Sequence of chain B:
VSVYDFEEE

Residue-level contacts at the interface:
Residue W334 in chain A contacts residue V225 in chain B (closest heavy-atom distance 4.5 Å).
Residue S327 in chain A contacts residue V225 in chain B (closest heavy-atom distance 4.8 Å).
Residue S369 in chain A contacts residue V223 in chain B (closest heavy-atom distance 5.0 Å).
Residue R298 in chain A contacts residue E231 in chain B (closest heavy-atom distance 3.7 Å).
Residue K363 in chain A interacts with residue Y226 in chain B (closest heavy-atom distance 4.3 Å).
Residue W334 in chain A contacts residue D227 in chain B (closest heavy-atom distance 4.6 Å).
Residue F367 in chain A interacts with residue Y226 in chain B (closest heavy-atom distance 3.5 Å).
Residue R298 in chain A contacts residue F228 in chain B (closest heavy-atom distance 4.1 Å).
Residue R370 in chain A interacts with residue V223 in chain B (closest heavy-atom distance 3.5 Å).
Residue F371 in chain A interacts with residue Y226 in chain B (closest heavy-atom distance 3.9 Å).
Residue R370 in chain A interacts with residue D227 in chain B (closest heavy-atom distance 4.8 Å).
Residue V294 in chain A contacts residue E230 in chain B (closest heavy-atom distance 4.6 Å).
Residue Y331 in chain A contacts residue E230 in chain B (closest heavy-atom distance 3.7 Å).
Residue D326 in chain A interacts with residue V225 in chain B (closest heavy-atom distance 4.6 Å).
Residue W334 in chain A is in contact with residue E230 in chain B (closest heavy-atom distance 4.0 Å).
Residue Y297 in chain A interacts with residue E230 in chain B (closest heavy-atom distance 2.9 Å).
Residue R370 in chain A contacts residue Y226 in chain B (closest heavy-atom distance 4.5 Å).
Residue Y297 in chain A interacts with residue F228 in chain B (closest heavy-atom distance 3.8 Å).
Residue W334 in chain A contacts residue Y226 in chain B (closest heavy-atom distance 3.1 Å).
Residue K330 in chain A is in contact with residue V225 in chain B (closest heavy-atom distance 4.0 Å).
Residue K330 in chain A interacts with residue Y226 in chain B (closest heavy-atom distance 3.3 Å).
Residue L329 in chain A contacts residue Y226 in chain B (closest heavy-atom distance 3.5 Å).
Residue W334 in chain A contacts residue F228 in chain B (closest heavy-atom distance 3.6 Å).
Residue L366 in chain A interacts with residue V223 in chain B (closest heavy-atom distance 3.7 Å).
Residue L366 in chain A interacts with residue Y226 in chain B (closest heavy-atom distance 4.2 Å).
Residue D326 in chain A contacts residue Y226 in chain B (closest heavy-atom distance 2.8 Å).
Residue N325 in chain A is in contact with residue Y226 in chain B (closest heavy-atom distance 4.2 Å).
Residue R298 in chain A interacts with residue E230 in chain B (closest heavy-atom distance 3.0 Å).

Sequence of chain A:
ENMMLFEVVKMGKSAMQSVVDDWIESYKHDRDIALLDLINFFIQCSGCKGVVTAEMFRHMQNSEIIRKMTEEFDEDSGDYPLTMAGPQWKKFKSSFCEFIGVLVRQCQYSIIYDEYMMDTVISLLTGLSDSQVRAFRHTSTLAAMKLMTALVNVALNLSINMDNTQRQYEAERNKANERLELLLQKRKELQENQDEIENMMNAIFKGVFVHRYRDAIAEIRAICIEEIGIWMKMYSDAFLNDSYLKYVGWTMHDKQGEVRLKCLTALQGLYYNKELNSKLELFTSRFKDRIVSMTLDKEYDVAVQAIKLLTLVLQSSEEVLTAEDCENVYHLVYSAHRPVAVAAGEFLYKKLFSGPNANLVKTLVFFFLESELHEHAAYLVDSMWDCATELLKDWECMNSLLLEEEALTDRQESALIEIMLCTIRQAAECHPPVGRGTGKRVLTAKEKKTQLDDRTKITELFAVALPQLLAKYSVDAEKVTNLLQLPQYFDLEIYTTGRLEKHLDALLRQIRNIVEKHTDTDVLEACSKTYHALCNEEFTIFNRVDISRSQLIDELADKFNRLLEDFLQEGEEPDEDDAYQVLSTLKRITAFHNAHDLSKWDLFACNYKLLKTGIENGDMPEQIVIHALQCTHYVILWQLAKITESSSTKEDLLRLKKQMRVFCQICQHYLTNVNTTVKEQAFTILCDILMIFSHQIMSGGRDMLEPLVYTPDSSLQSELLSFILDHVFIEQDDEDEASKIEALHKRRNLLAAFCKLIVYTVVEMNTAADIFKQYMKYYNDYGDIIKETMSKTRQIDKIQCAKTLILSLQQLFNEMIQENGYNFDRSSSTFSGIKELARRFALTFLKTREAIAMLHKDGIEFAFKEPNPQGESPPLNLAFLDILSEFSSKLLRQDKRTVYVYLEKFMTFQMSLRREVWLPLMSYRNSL

The following describes two proteins that form a bound complex.